This data describes a binding interaction between two proteins.

Sequence of chain B:
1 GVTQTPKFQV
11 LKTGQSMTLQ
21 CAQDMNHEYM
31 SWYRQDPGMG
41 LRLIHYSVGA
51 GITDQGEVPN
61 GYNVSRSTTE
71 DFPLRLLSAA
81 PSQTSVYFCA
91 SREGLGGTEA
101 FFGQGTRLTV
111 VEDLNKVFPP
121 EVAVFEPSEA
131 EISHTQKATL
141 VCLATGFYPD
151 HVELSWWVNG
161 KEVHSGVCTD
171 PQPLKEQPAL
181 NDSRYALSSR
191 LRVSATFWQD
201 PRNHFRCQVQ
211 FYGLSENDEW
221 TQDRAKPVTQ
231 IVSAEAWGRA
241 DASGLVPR

Interface contacts:
Residue G96 in chain B contacts residue N9 in chain A (closest heavy-atom distance 4.7 Å).
Residue G96 in chain B interacts with residue L8 in chain A (closest heavy-atom distance 4.8 Å).
Residue G96 in chain B interacts with residue G7 in chain A (closest heavy-atom distance 2.6 Å).
Residue G97 in chain B interacts with residue L6 in chain A (closest heavy-atom distance 4.5 Å).
Residue G94 in chain B is in contact with residue N9 in chain A (closest heavy-atom distance 3.4 Å).
Residue G97 in chain B contacts residue N9 in chain A (closest heavy-atom distance 4.3 Å).
Residue E93 in chain B interacts with residue G7 in chain A (closest heavy-atom distance 3.8 Å).
Residue G96 in chain B is in contact with residue L6 in chain A (closest heavy-atom distance 3.4 Å).
Residue L95 in chain B interacts with residue N9 in chain A (closest heavy-atom distance 4.8 Å).
Residue G97 in chain B is in contact with residue G7 in chain A (closest heavy-atom distance 4.3 Å).
Residue E93 in chain B is in contact with residue N9 in chain A (closest heavy-atom distance 3.4 Å).
Residue T98 in chain B contacts residue L6 in chain A (closest heavy-atom distance 3.6 Å).
Residue T98 in chain B interacts with residue G7 in chain A (closest heavy-atom distance 4.1 Å).

Sequence of chain A:
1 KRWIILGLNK